Interface contacts:
Residue L115 in the second protein interacts with residue F51 in the first protein (closest heavy-atom distance 4.4 Å).
Residue L115 in the second protein interacts with residue G50 in the first protein (closest heavy-atom distance 4.1 Å).

Sequence of the first protein:
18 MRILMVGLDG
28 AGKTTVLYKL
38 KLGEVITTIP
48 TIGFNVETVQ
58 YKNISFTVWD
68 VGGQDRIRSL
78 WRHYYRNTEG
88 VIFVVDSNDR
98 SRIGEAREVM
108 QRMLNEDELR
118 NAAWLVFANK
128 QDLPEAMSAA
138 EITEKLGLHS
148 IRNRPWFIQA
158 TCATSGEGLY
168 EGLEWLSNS

These two protein chains interact to form a complex.

Sequence of the second protein:
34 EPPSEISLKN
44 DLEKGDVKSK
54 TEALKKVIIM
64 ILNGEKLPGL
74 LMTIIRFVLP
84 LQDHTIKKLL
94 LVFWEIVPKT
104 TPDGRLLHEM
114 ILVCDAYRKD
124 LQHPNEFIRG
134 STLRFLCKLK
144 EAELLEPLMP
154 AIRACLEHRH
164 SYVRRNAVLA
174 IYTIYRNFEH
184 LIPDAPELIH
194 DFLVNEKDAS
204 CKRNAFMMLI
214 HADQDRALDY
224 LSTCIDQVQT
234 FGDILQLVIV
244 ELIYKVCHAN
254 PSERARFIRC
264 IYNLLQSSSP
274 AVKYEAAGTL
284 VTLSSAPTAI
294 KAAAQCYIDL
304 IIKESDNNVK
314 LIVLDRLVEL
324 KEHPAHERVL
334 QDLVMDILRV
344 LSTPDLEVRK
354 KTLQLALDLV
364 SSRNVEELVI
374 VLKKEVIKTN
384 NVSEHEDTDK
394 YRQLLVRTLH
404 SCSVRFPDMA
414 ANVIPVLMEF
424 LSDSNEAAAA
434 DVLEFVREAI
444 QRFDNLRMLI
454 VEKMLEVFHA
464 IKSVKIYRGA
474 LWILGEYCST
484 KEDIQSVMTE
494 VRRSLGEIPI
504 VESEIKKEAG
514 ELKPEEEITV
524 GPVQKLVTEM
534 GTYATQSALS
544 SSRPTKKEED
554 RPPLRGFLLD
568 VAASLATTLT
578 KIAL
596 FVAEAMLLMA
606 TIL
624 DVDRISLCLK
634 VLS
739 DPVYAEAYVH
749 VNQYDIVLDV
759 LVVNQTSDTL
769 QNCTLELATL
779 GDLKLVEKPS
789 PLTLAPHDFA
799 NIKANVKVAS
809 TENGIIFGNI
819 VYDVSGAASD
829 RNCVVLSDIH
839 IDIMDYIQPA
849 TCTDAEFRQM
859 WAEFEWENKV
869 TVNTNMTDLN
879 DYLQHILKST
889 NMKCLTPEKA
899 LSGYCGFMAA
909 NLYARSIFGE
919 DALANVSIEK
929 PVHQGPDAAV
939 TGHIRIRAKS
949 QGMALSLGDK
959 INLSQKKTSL